Contacts between the two chains:
Residue T448 in the second protein contacts residue W40 in the first protein (closest heavy-atom distance 4.4 Å).
Residue M449 in the second protein interacts with residue W40 in the first protein (closest heavy-atom distance 3.2 Å).
Residue D445 in the second protein interacts with residue N41 in the first protein (closest heavy-atom distance 4.7 Å).
Residue T448 in the second protein contacts residue E39 in the first protein (closest heavy-atom distance 4.5 Å).
Residue M449 in the second protein is in contact with residue N41 in the first protein (closest heavy-atom distance 4.6 Å).
Residue T448 in the second protein interacts with residue N41 in the first protein (closest heavy-atom distance 4.2 Å).

Sequence of the first protein:
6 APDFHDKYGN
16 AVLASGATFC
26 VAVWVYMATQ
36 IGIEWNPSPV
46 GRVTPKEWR

Sequence of the second protein:
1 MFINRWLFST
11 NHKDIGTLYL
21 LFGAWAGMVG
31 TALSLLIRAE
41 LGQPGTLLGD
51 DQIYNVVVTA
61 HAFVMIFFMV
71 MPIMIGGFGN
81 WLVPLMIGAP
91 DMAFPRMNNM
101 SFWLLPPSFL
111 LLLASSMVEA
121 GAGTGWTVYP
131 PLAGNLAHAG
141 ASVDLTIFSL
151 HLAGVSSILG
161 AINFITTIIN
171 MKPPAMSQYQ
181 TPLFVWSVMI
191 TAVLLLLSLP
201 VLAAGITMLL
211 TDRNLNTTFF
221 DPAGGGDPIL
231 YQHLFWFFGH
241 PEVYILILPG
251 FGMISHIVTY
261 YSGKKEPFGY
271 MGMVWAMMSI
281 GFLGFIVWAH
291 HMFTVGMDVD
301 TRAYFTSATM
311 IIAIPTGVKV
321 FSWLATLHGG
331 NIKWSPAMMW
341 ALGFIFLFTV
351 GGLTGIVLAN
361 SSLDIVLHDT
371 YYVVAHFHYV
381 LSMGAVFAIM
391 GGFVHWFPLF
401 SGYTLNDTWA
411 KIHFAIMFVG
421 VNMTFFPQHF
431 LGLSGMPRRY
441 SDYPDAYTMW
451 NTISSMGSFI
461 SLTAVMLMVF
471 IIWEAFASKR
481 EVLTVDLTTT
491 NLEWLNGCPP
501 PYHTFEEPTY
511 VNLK

The following describes two proteins that form a bound complex.